Residue-level contacts at the interface:
Residue G1041 in the first protein is in contact with residue I19 in the second protein (closest heavy-atom distance 4.5 Å).
Residue K1035 in the first protein contacts residue V17 in the second protein (closest heavy-atom distance 3.8 Å).
Residue G1041 in the first protein contacts residue L42 in the second protein (closest heavy-atom distance 3.9 Å).
Residue L1040 in the first protein contacts residue I19 in the second protein (closest heavy-atom distance 4.8 Å).
Residue L1040 in the first protein contacts residue V17 in the second protein (closest heavy-atom distance 3.6 Å).
Residue L1040 in the first protein is in contact with residue R44 in the second protein (closest heavy-atom distance 3.8 Å).
Residue G1041 in the first protein contacts residue R44 in the second protein (closest heavy-atom distance 4.3 Å).

Sequence of the second protein:
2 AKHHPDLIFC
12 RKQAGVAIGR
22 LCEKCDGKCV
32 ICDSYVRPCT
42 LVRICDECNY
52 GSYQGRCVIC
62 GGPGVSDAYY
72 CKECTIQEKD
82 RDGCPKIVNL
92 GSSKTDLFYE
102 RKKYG

The following describes two proteins that form a bound complex.

Sequence of the first protein:
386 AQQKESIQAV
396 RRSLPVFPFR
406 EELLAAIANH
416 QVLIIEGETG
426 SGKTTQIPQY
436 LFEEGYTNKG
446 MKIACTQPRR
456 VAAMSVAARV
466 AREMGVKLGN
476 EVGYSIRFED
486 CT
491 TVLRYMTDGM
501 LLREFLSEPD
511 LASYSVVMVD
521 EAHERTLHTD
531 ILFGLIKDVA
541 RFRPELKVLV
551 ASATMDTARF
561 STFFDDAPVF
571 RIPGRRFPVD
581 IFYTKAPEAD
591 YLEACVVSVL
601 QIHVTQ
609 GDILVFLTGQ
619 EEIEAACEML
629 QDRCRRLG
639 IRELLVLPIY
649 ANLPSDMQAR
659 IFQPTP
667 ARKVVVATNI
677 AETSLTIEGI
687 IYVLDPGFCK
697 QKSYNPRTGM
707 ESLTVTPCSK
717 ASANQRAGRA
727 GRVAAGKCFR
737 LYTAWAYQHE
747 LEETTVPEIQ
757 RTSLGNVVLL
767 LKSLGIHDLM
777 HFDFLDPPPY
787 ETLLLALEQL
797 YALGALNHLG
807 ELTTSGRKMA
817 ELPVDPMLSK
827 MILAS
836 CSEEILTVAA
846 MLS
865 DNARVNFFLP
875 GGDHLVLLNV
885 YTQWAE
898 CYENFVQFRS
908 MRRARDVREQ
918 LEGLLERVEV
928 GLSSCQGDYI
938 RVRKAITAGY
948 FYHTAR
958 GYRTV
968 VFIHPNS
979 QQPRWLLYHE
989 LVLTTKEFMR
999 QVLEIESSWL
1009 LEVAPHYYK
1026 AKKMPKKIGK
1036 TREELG